Residue-level contacts at the interface:
Residue L106 in protein 2 is in contact with residue V12 in protein 1 (closest heavy-atom distance 4.0 Å).
Residue L131 in protein 2 contacts residue V10 in protein 1 (closest heavy-atom distance 4.1 Å).
Residue E109 in protein 2 is in contact with residue P14 in protein 1 (closest heavy-atom distance 3.8 Å).
Residue P107 in protein 2 contacts residue I11 in protein 1 (closest heavy-atom distance 4.6 Å).
Residue P107 in protein 2 contacts residue W15 in protein 1 (closest heavy-atom distance 3.6 Å).
Residue N110 in protein 2 interacts with residue Q8 in protein 1 (closest heavy-atom distance 3.3 Å).
Residue L106 in protein 2 interacts with residue W15 in protein 1 (closest heavy-atom distance 4.4 Å).
Residue E109 in protein 2 contacts residue I11 in protein 1 (closest heavy-atom distance 2.8 Å).
Residue I108 in protein 2 interacts with residue G13 in protein 1 (closest heavy-atom distance 3.9 Å).
Residue E109 in protein 2 is in contact with residue G13 in protein 1 (closest heavy-atom distance 3.6 Å).
Residue S132 in protein 2 is in contact with residue V10 in protein 1 (closest heavy-atom distance 3.8 Å).
Residue I108 in protein 2 interacts with residue I11 in protein 1 (closest heavy-atom distance 3.7 Å).
Residue L131 in protein 2 contacts residue V12 in protein 1 (closest heavy-atom distance 3.6 Å).
Residue L133 in protein 2 interacts with residue V10 in protein 1 (closest heavy-atom distance 4.0 Å).
Residue N110 in protein 2 is in contact with residue T9 in protein 1 (closest heavy-atom distance 2.9 Å).
Residue L133 in protein 2 contacts residue Q8 in protein 1 (closest heavy-atom distance 3.4 Å).
Residue I108 in protein 2 interacts with residue V12 in protein 1 (closest heavy-atom distance 4.5 Å).
Residue P107 in protein 2 is in contact with residue G13 in protein 1 (closest heavy-atom distance 2.8 Å).
Residue P107 in protein 2 interacts with residue P14 in protein 1 (closest heavy-atom distance 3.5 Å).
Residue L133 in protein 2 contacts residue T9 in protein 1 (closest heavy-atom distance 3.9 Å).
Residue S105 in protein 2 interacts with residue W15 in protein 1 (closest heavy-atom distance 3.0 Å).
Residue G111 in protein 2 interacts with residue V10 in protein 1 (closest heavy-atom distance 4.5 Å).
Residue N110 in protein 2 interacts with residue V10 in protein 1 (closest heavy-atom distance 3.4 Å).
Residue E109 in protein 2 is in contact with residue V12 in protein 1 (closest heavy-atom distance 4.5 Å).
Residue N110 in protein 2 contacts residue I11 in protein 1 (closest heavy-atom distance 2.9 Å).
Residue P107 in protein 2 is in contact with residue V12 in protein 1 (closest heavy-atom distance 3.4 Å).

These two protein chains interact to form a complex.

Sequence of protein 2:
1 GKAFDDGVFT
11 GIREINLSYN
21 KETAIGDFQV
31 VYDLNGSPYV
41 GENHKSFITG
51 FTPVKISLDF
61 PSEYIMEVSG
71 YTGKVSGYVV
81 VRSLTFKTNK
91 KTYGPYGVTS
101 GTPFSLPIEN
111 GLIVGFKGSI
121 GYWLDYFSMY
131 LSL

Sequence of protein 1:
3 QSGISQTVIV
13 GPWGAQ